This data describes a binding interaction between two proteins.

Sequence of protein 1:
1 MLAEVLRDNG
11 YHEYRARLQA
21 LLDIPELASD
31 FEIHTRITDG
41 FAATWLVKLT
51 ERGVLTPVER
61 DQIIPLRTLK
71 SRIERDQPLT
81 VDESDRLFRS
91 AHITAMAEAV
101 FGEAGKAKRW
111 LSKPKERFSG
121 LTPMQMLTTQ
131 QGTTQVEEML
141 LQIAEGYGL

Interface contacts:
Residue R89 in protein 1 contacts residue D85 in protein 2 (closest heavy-atom distance 2.7 Å).
Residue E138 in protein 1 contacts residue L2 in protein 2 (closest heavy-atom distance 3.0 Å).
Residue Q131 in protein 1 is in contact with residue I33 in protein 2 (closest heavy-atom distance 3.7 Å).
Residue Q135 in protein 1 contacts residue H34 in protein 2 (closest heavy-atom distance 3.6 Å).
Residue F31 in protein 1 is in contact with residue M126 in protein 2 (closest heavy-atom distance 3.8 Å).
Residue H34 in protein 1 is in contact with residue G132 in protein 2 (closest heavy-atom distance 3.8 Å).
Residue D30 in protein 1 is in contact with residue Q135 in protein 2 (closest heavy-atom distance 4.0 Å).
Residue T38 in protein 1 interacts with residue T128 in protein 2 (closest heavy-atom distance 4.1 Å).
Residue T133 in protein 1 interacts with residue Q130 in protein 2 (closest heavy-atom distance 3.9 Å).
Residue Q131 in protein 1 interacts with residue D30 in protein 2 (closest heavy-atom distance 3.2 Å).
Residue F88 in protein 1 is in contact with residue Q130 in protein 2 (closest heavy-atom distance 4.0 Å).
Residue Q131 in protein 1 is in contact with residue H34 in protein 2 (closest heavy-atom distance 3.2 Å).
Residue T129 in protein 1 interacts with residue I37 in protein 2 (closest heavy-atom distance 3.7 Å).
Residue Q130 in protein 1 contacts residue R89 in protein 2 (closest heavy-atom distance 3.3 Å).
Residue F118 in protein 1 contacts residue F31 in protein 2 (closest heavy-atom distance 3.0 Å).
Residue R117 in protein 1 is in contact with residue F31 in protein 2 (closest heavy-atom distance 4.0 Å).
Residue R86 in protein 1 interacts with residue D82 in protein 2 (closest heavy-atom distance 2.9 Å).
Residue Q131 in protein 1 is in contact with residue M1 in protein 2 (closest heavy-atom distance 3.7 Å).
Residue R89 in protein 1 interacts with residue Q130 in protein 2 (closest heavy-atom distance 3.5 Å).
Residue S119 in protein 1 is in contact with residue F31 in protein 2 (closest heavy-atom distance 3.3 Å).
Residue Q130 in protein 1 interacts with residue D85 in protein 2 (closest heavy-atom distance 3.1 Å).
Residue L121 in protein 1 contacts residue F31 in protein 2 (closest heavy-atom distance 3.9 Å).
Residue D82 in protein 1 contacts residue R86 in protein 2 (closest heavy-atom distance 3.4 Å).
Residue I37 in protein 1 interacts with residue T129 in protein 2 (closest heavy-atom distance 3.8 Å).
Residue V81 in protein 1 contacts residue T129 in protein 2 (closest heavy-atom distance 4.2 Å).
Residue H34 in protein 1 is in contact with residue T128 in protein 2 (closest heavy-atom distance 3.7 Å).
Residue H34 in protein 1 contacts residue L121 in protein 2 (closest heavy-atom distance 4.1 Å).
Residue T129 in protein 1 interacts with residue D85 in protein 2 (closest heavy-atom distance 3.7 Å).
Residue Q130 in protein 1 interacts with residue Q130 in protein 2 (closest heavy-atom distance 4.1 Å).
Residue D85 in protein 1 is in contact with residue T128 in protein 2 (closest heavy-atom distance 3.8 Å).
Residue I33 in protein 1 contacts residue Q131 in protein 2 (closest heavy-atom distance 3.7 Å).
Residue Q130 in protein 1 contacts residue T133 in protein 2 (closest heavy-atom distance 3.4 Å).
Residue T38 in protein 1 is in contact with residue T129 in protein 2 (closest heavy-atom distance 3.6 Å).
Residue Q135 in protein 1 interacts with residue D30 in protein 2 (closest heavy-atom distance 3.3 Å).
Residue Q131 in protein 1 interacts with residue I37 in protein 2 (closest heavy-atom distance 4.1 Å).
Residue R89 in protein 1 contacts residue R89 in protein 2 (closest heavy-atom distance 3.4 Å).
Residue D85 in protein 1 contacts residue Q130 in protein 2 (closest heavy-atom distance 2.7 Å).
Residue T128 in protein 1 is in contact with residue H34 in protein 2 (closest heavy-atom distance 3.4 Å).
Residue G132 in protein 1 is in contact with residue H34 in protein 2 (closest heavy-atom distance 3.8 Å).
Residue Q135 in protein 1 is in contact with residue F31 in protein 2 (closest heavy-atom distance 3.4 Å).
Residue V81 in protein 1 contacts residue T128 in protein 2 (closest heavy-atom distance 3.9 Å).
Residue T128 in protein 1 is in contact with residue T38 in protein 2 (closest heavy-atom distance 4.0 Å).
Residue M1 in protein 1 interacts with residue E138 in protein 2 (closest heavy-atom distance 3.4 Å).
Residue D30 in protein 1 interacts with residue Q131 in protein 2 (closest heavy-atom distance 3.2 Å).
Residue T128 in protein 1 is in contact with residue V81 in protein 2 (closest heavy-atom distance 4.2 Å).
Residue H34 in protein 1 contacts residue Q125 in protein 2 (closest heavy-atom distance 4.1 Å).
Residue M126 in protein 1 contacts residue F31 in protein 2 (closest heavy-atom distance 3.8 Å).
Residue H34 in protein 1 is in contact with residue M126 in protein 2 (closest heavy-atom distance 3.5 Å).
Residue F31 in protein 1 is in contact with residue S119 in protein 2 (closest heavy-atom distance 3.8 Å).
Residue F31 in protein 1 interacts with residue F118 in protein 2 (closest heavy-atom distance 3.4 Å).
Residue T129 in protein 1 interacts with residue H34 in protein 2 (closest heavy-atom distance 2.9 Å).
Residue M126 in protein 1 interacts with residue H34 in protein 2 (closest heavy-atom distance 3.9 Å).
Residue T129 in protein 1 interacts with residue T38 in protein 2 (closest heavy-atom distance 4.0 Å).
Residue D85 in protein 1 contacts residue T129 in protein 2 (closest heavy-atom distance 3.6 Å).
Residue F31 in protein 1 interacts with residue Q135 in protein 2 (closest heavy-atom distance 3.6 Å).
Residue D85 in protein 1 interacts with residue R89 in protein 2 (closest heavy-atom distance 3.8 Å).
Residue E137 in protein 1 interacts with residue Q130 in protein 2 (closest heavy-atom distance 3.4 Å).
Residue Q131 in protein 1 interacts with residue F88 in protein 2 (closest heavy-atom distance 3.8 Å).
Residue F88 in protein 1 interacts with residue Q131 in protein 2 (closest heavy-atom distance 3.3 Å).
Residue H34 in protein 1 contacts residue T129 in protein 2 (closest heavy-atom distance 2.7 Å).

Sequence of protein 2:
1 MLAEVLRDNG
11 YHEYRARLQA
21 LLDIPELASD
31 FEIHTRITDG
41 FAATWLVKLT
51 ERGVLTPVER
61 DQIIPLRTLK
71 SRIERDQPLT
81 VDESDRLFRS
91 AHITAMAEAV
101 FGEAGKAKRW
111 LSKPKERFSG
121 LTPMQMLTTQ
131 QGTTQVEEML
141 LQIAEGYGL